Sequence of the first protein:
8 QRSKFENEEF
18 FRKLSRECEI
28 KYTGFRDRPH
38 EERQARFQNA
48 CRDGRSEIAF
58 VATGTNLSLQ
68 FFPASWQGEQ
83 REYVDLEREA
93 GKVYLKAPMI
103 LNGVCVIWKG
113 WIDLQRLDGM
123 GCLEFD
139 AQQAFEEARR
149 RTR

Sequence of the second protein:
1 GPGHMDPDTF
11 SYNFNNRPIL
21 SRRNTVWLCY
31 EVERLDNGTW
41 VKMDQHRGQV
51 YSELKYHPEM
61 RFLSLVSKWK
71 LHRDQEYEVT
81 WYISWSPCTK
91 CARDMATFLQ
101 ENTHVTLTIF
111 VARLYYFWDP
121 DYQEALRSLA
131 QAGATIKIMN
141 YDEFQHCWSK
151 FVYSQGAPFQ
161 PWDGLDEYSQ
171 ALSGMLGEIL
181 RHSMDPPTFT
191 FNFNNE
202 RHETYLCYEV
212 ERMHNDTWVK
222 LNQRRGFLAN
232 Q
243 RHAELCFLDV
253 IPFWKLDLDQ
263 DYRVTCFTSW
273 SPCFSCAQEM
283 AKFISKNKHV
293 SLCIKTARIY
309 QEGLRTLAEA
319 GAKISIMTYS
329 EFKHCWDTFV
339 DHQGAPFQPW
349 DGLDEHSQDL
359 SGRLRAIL

This data describes a binding interaction between two proteins.

Residue-level contacts at the interface:
Residue R73 in the second protein is in contact with residue D34 in the first protein (closest heavy-atom distance 3.4 Å).
Residue R73 in the second protein contacts residue P36 in the first protein (closest heavy-atom distance 3.6 Å).
Residue L71 in the second protein contacts residue D34 in the first protein (closest heavy-atom distance 3.3 Å).
Residue R73 in the second protein is in contact with residue R35 in the first protein (closest heavy-atom distance 3.8 Å).
Residue R73 in the second protein contacts residue R33 in the first protein (closest heavy-atom distance 3.0 Å).
Residue H72 in the second protein is in contact with residue D34 in the first protein (closest heavy-atom distance 4.9 Å).
Residue K70 in the second protein interacts with residue R33 in the first protein (closest heavy-atom distance 2.6 Å).
Residue K70 in the second protein interacts with residue D34 in the first protein (closest heavy-atom distance 3.6 Å).
Residue W69 in the second protein is in contact with residue R33 in the first protein (closest heavy-atom distance 3.4 Å).
Residue L71 in the second protein contacts residue R33 in the first protein (closest heavy-atom distance 3.7 Å).
Residue H72 in the second protein contacts residue R33 in the first protein (closest heavy-atom distance 3.3 Å).
Residue D74 in the second protein contacts residue R33 in the first protein (closest heavy-atom distance 4.9 Å).